Sequence of protein 1:
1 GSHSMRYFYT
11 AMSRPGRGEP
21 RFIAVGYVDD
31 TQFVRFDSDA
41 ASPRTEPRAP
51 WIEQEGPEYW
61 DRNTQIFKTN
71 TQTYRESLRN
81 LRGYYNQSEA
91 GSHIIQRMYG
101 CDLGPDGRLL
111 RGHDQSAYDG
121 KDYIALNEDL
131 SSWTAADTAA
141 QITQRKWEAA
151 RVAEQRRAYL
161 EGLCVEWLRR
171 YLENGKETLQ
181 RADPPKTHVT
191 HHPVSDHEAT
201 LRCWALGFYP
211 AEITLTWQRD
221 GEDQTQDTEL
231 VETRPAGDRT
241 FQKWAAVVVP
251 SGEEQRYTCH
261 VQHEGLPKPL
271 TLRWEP

Sequence of protein 2:
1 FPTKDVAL

Interface contacts:
Residue Y99 in protein 1 is in contact with residue T3 in protein 2 (closest heavy-atom distance 3.1 Å).
Residue N80 in protein 1 interacts with residue A7 in protein 2 (closest heavy-atom distance 4.2 Å).
Residue N63 in protein 1 interacts with residue F1 in protein 2 (closest heavy-atom distance 3.4 Å).
Residue Y59 in protein 1 contacts residue F1 in protein 2 (closest heavy-atom distance 3.7 Å).
Residue Y9 in protein 1 is in contact with residue P2 in protein 2 (closest heavy-atom distance 3.9 Å).
Residue R97 in protein 1 interacts with residue K4 in protein 2 (closest heavy-atom distance 3.0 Å).
Residue W147 in protein 1 is in contact with residue A7 in protein 2 (closest heavy-atom distance 2.9 Å).
Residue Y74 in protein 1 interacts with residue D5 in protein 2 (closest heavy-atom distance 2.5 Å).
Residue Y159 in protein 1 contacts residue T3 in protein 2 (closest heavy-atom distance 3.5 Å).
Residue K146 in protein 1 contacts residue L8 in protein 2 (closest heavy-atom distance 3.1 Å).
Residue I95 in protein 1 contacts residue L8 in protein 2 (closest heavy-atom distance 4.3 Å).
Residue F33 in protein 1 contacts residue F1 in protein 2 (closest heavy-atom distance 4.8 Å).
Residue W167 in protein 1 interacts with residue F1 in protein 2 (closest heavy-atom distance 3.6 Å).
Residue Y9 in protein 1 interacts with residue T3 in protein 2 (closest heavy-atom distance 4.1 Å).
Residue T73 in protein 1 contacts residue D5 in protein 2 (closest heavy-atom distance 4.5 Å).
Residue N70 in protein 1 interacts with residue K4 in protein 2 (closest heavy-atom distance 4.4 Å).
Residue S77 in protein 1 contacts residue A7 in protein 2 (closest heavy-atom distance 3.3 Å).
Residue T73 in protein 1 interacts with residue A7 in protein 2 (closest heavy-atom distance 3.3 Å).
Residue E76 in protein 1 contacts residue A7 in protein 2 (closest heavy-atom distance 3.6 Å).
Residue R62 in protein 1 interacts with residue F1 in protein 2 (closest heavy-atom distance 3.9 Å).
Residue Y159 in protein 1 interacts with residue P2 in protein 2 (closest heavy-atom distance 3.8 Å).
Residue N63 in protein 1 is in contact with residue P2 in protein 2 (closest heavy-atom distance 3.2 Å).
Residue W147 in protein 1 is in contact with residue L8 in protein 2 (closest heavy-atom distance 3.8 Å).
Residue N70 in protein 1 is in contact with residue D5 in protein 2 (closest heavy-atom distance 3.4 Å).
Residue S77 in protein 1 is in contact with residue L8 in protein 2 (closest heavy-atom distance 2.9 Å).
Residue S77 in protein 1 interacts with residue V6 in protein 2 (closest heavy-atom distance 4.2 Å).
Residue Y99 in protein 1 interacts with residue P2 in protein 2 (closest heavy-atom distance 3.2 Å).
Residue S116 in protein 1 is in contact with residue L8 in protein 2 (closest heavy-atom distance 4.7 Å).
Residue Y159 in protein 1 contacts residue F1 in protein 2 (closest heavy-atom distance 2.6 Å).
Residue F67 in protein 1 contacts residue P2 in protein 2 (closest heavy-atom distance 3.8 Å).
Residue W147 in protein 1 contacts residue V6 in protein 2 (closest heavy-atom distance 3.5 Å).
Residue V152 in protein 1 contacts residue V6 in protein 2 (closest heavy-atom distance 4.3 Å).
Residue T73 in protein 1 contacts residue V6 in protein 2 (closest heavy-atom distance 3.4 Å).
Residue R97 in protein 1 contacts residue T3 in protein 2 (closest heavy-atom distance 3.5 Å).
Residue T143 in protein 1 is in contact with residue L8 in protein 2 (closest heavy-atom distance 2.7 Å).
Residue R156 in protein 1 interacts with residue V6 in protein 2 (closest heavy-atom distance 4.6 Å).
Residue N80 in protein 1 is in contact with residue L8 in protein 2 (closest heavy-atom distance 2.8 Å).
Residue R97 in protein 1 interacts with residue D5 in protein 2 (closest heavy-atom distance 2.9 Å).
Residue K146 in protein 1 interacts with residue A7 in protein 2 (closest heavy-atom distance 4.0 Å).
Residue T69 in protein 1 is in contact with residue K4 in protein 2 (closest heavy-atom distance 4.1 Å).
Residue I66 in protein 1 is in contact with residue K4 in protein 2 (closest heavy-atom distance 4.8 Å).
Residue L81 in protein 1 interacts with residue L8 in protein 2 (closest heavy-atom distance 3.6 Å).
Residue M5 in protein 1 interacts with residue F1 in protein 2 (closest heavy-atom distance 4.0 Å).
Residue I66 in protein 1 contacts residue P2 in protein 2 (closest heavy-atom distance 4.0 Å).
Residue Y84 in protein 1 contacts residue L8 in protein 2 (closest heavy-atom distance 2.8 Å).
Residue Y74 in protein 1 is in contact with residue L8 in protein 2 (closest heavy-atom distance 4.7 Å).
Residue I66 in protein 1 is in contact with residue F1 in protein 2 (closest heavy-atom distance 3.8 Å).
Residue L163 in protein 1 interacts with residue F1 in protein 2 (closest heavy-atom distance 4.7 Å).
Residue Y171 in protein 1 is in contact with residue F1 in protein 2 (closest heavy-atom distance 2.7 Å).
Residue Y9 in protein 1 is in contact with residue D5 in protein 2 (closest heavy-atom distance 3.4 Å).
Residue R156 in protein 1 is in contact with residue D5 in protein 2 (closest heavy-atom distance 4.9 Å).
Residue Y123 in protein 1 contacts residue L8 in protein 2 (closest heavy-atom distance 3.7 Å).
Residue Y7 in protein 1 interacts with residue F1 in protein 2 (closest heavy-atom distance 2.9 Å).
Residue I66 in protein 1 interacts with residue T3 in protein 2 (closest heavy-atom distance 3.3 Å).
Residue Y7 in protein 1 interacts with residue P2 in protein 2 (closest heavy-atom distance 3.3 Å).
Residue N70 in protein 1 interacts with residue T3 in protein 2 (closest heavy-atom distance 4.8 Å).

The following describes two proteins that form a bound complex.